Residue-level contacts at the interface:
Residue S110 in protein 1 contacts residue V2 in protein 2 (closest heavy-atom distance 2.6 Å).
Residue Q112 in protein 1 contacts residue G1 in protein 2 (closest heavy-atom distance 4.0 Å).
Residue Q109 in protein 1 interacts with residue S4 in protein 2 (closest heavy-atom distance 2.7 Å).
Residue T111 in protein 1 interacts with residue K3 in protein 2 (closest heavy-atom distance 3.2 Å).
Residue Q109 in protein 1 contacts residue K3 in protein 2 (closest heavy-atom distance 4.1 Å).
Residue R93 in protein 1 is in contact with residue Y11 in protein 2 (closest heavy-atom distance 3.2 Å).
Residue S106 in protein 1 interacts with residue R9 in protein 2 (closest heavy-atom distance 4.7 Å).
Residue M147 in protein 1 is in contact with residue G1 in protein 2 (closest heavy-atom distance 3.0 Å).
Residue G152 in protein 1 interacts with residue G1 in protein 2 (closest heavy-atom distance 2.9 Å).
Residue R103 in protein 1 is in contact with residue R9 in protein 2 (closest heavy-atom distance 4.2 Å).
Residue F70 in protein 1 contacts residue V2 in protein 2 (closest heavy-atom distance 4.4 Å).
Residue M147 in protein 1 interacts with residue V2 in protein 2 (closest heavy-atom distance 4.6 Å).
Residue Q112 in protein 1 contacts residue V2 in protein 2 (closest heavy-atom distance 3.5 Å).
Residue M141 in protein 1 contacts residue G1 in protein 2 (closest heavy-atom distance 3.6 Å).
Residue E108 in protein 1 is in contact with residue S4 in protein 2 (closest heavy-atom distance 3.0 Å).
Residue D142 in protein 1 is in contact with residue G1 in protein 2 (closest heavy-atom distance 2.8 Å).
Residue L105 in protein 1 contacts residue R8 in protein 2 (closest heavy-atom distance 3.5 Å).
Residue D142 in protein 1 contacts residue K3 in protein 2 (closest heavy-atom distance 4.2 Å).
Residue T113 in protein 1 is in contact with residue V2 in protein 2 (closest heavy-atom distance 4.7 Å).
Residue Q109 in protein 1 contacts residue L5 in protein 2 (closest heavy-atom distance 2.9 Å).
Residue L107 in protein 1 interacts with residue L5 in protein 2 (closest heavy-atom distance 3.3 Å).
Residue S110 in protein 1 contacts residue K3 in protein 2 (closest heavy-atom distance 3.2 Å).
Residue L107 in protein 1 interacts with residue K6 in protein 2 (closest heavy-atom distance 3.2 Å).
Residue M141 in protein 1 is in contact with residue V2 in protein 2 (closest heavy-atom distance 2.7 Å).
Residue C104 in protein 1 contacts residue R8 in protein 2 (closest heavy-atom distance 3.3 Å).
Residue S64 in protein 1 contacts residue K6 in protein 2 (closest heavy-atom distance 4.3 Å).
Residue M141 in protein 1 contacts residue S4 in protein 2 (closest heavy-atom distance 4.0 Å).
Residue G143 in protein 1 contacts residue G1 in protein 2 (closest heavy-atom distance 4.7 Å).
Residue S106 in protein 1 contacts residue K6 in protein 2 (closest heavy-atom distance 3.7 Å).
Residue S106 in protein 1 contacts residue R7 in protein 2 (closest heavy-atom distance 3.8 Å).
Residue L150 in protein 1 is in contact with residue G1 in protein 2 (closest heavy-atom distance 3.3 Å).
Residue V114 in protein 1 contacts residue V2 in protein 2 (closest heavy-atom distance 3.9 Å).
Residue E89 in protein 1 is in contact with residue Y11 in protein 2 (closest heavy-atom distance 3.3 Å).
Residue T66 in protein 1 contacts residue K6 in protein 2 (closest heavy-atom distance 3.5 Å).
Residue A96 in protein 1 interacts with residue Y11 in protein 2 (closest heavy-atom distance 4.2 Å).
Residue T111 in protein 1 contacts residue S4 in protein 2 (closest heavy-atom distance 4.4 Å).
Residue D142 in protein 1 is in contact with residue V2 in protein 2 (closest heavy-atom distance 3.2 Å).
Residue L105 in protein 1 interacts with residue R7 in protein 2 (closest heavy-atom distance 3.8 Å).
Residue L92 in protein 1 interacts with residue Y11 in protein 2 (closest heavy-atom distance 3.6 Å).
Residue R103 in protein 1 interacts with residue Y11 in protein 2 (closest heavy-atom distance 2.7 Å).
Residue L107 in protein 1 interacts with residue R7 in protein 2 (closest heavy-atom distance 2.8 Å).
Residue E108 in protein 1 interacts with residue K6 in protein 2 (closest heavy-atom distance 3.3 Å).
Residue T111 in protein 1 interacts with residue L5 in protein 2 (closest heavy-atom distance 3.4 Å).
Residue Q109 in protein 1 interacts with residue R7 in protein 2 (closest heavy-atom distance 3.0 Å).
Residue E108 in protein 1 interacts with residue L5 in protein 2 (closest heavy-atom distance 3.5 Å).
Residue C104 in protein 1 is in contact with residue C10 in protein 2 (closest heavy-atom distance 2.0 Å).
Residue S110 in protein 1 is in contact with residue S4 in protein 2 (closest heavy-atom distance 4.2 Å).
Residue L92 in protein 1 contacts residue R9 in protein 2 (closest heavy-atom distance 4.4 Å).
Residue L107 in protein 1 interacts with residue R9 in protein 2 (closest heavy-atom distance 4.7 Å).
Residue T151 in protein 1 interacts with residue G1 in protein 2 (closest heavy-atom distance 4.1 Å).
Residue Q112 in protein 1 interacts with residue K3 in protein 2 (closest heavy-atom distance 2.9 Å).
Residue G152 in protein 1 interacts with residue V2 in protein 2 (closest heavy-atom distance 3.6 Å).
Residue C104 in protein 1 contacts residue R9 in protein 2 (closest heavy-atom distance 3.2 Å).
Residue E89 in protein 1 is in contact with residue R9 in protein 2 (closest heavy-atom distance 4.1 Å).
Residue R103 in protein 1 is in contact with residue C10 in protein 2 (closest heavy-atom distance 3.5 Å).
Residue L105 in protein 1 contacts residue R9 in protein 2 (closest heavy-atom distance 2.7 Å).
Residue D102 in protein 1 interacts with residue R8 in protein 2 (closest heavy-atom distance 3.2 Å).
Residue S106 in protein 1 is in contact with residue R8 in protein 2 (closest heavy-atom distance 4.2 Å).
Residue L97 in protein 1 is in contact with residue Y11 in protein 2 (closest heavy-atom distance 4.0 Å).
Residue N148 in protein 1 is in contact with residue G1 in protein 2 (closest heavy-atom distance 4.2 Å).

These two protein chains interact to form a complex.

Sequence of protein 2:
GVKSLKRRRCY

Sequence of protein 1:
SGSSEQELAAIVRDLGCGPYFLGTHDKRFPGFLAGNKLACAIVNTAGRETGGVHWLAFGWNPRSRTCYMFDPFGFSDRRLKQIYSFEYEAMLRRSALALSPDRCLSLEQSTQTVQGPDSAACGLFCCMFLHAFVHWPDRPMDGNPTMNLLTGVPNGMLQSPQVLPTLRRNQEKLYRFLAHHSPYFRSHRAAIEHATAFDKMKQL